Sequence of protein 1:
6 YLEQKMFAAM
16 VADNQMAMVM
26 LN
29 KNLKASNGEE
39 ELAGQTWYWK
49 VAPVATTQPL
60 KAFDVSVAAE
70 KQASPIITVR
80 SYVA

Residue-level contacts at the interface:
Residue Y151 in protein 2 is in contact with residue A41 in protein 1 (closest heavy-atom distance 3.1 Å).
Residue L14 in protein 2 is in contact with residue M15 in protein 1 (closest heavy-atom distance 4.9 Å).
Residue K153 in protein 2 is in contact with residue E39 in protein 1 (closest heavy-atom distance 4.6 Å).
Residue I154 in protein 2 interacts with residue L40 in protein 1 (closest heavy-atom distance 4.0 Å).
Residue I154 in protein 2 contacts residue F12 in protein 1 (closest heavy-atom distance 3.9 Å).
Residue I154 in protein 2 is in contact with residue A41 in protein 1 (closest heavy-atom distance 3.7 Å).
Residue A155 in protein 2 is in contact with residue N19 in protein 1 (closest heavy-atom distance 3.0 Å).
Residue Y151 in protein 2 interacts with residue G42 in protein 1 (closest heavy-atom distance 3.2 Å).
Residue K153 in protein 2 contacts residue A41 in protein 1 (closest heavy-atom distance 3.0 Å).
Residue A155 in protein 2 contacts residue M15 in protein 1 (closest heavy-atom distance 4.1 Å).
Residue A155 in protein 2 contacts residue L40 in protein 1 (closest heavy-atom distance 3.8 Å).
Residue L159 in protein 2 is in contact with residue A22 in protein 1 (closest heavy-atom distance 3.3 Å).
Residue L14 in protein 2 is in contact with residue M11 in protein 1 (closest heavy-atom distance 3.4 Å).
Residue A155 in protein 2 interacts with residue E38 in protein 1 (closest heavy-atom distance 4.8 Å).
Residue L18 in protein 2 is in contact with residue M15 in protein 1 (closest heavy-atom distance 3.3 Å).
Residue K153 in protein 2 contacts residue L40 in protein 1 (closest heavy-atom distance 3.7 Å).
Residue L14 in protein 2 interacts with residue F12 in protein 1 (closest heavy-atom distance 3.9 Å).
Residue A141 in protein 2 contacts residue L26 in protein 1 (closest heavy-atom distance 3.9 Å).
Residue R156 in protein 2 is in contact with residue M15 in protein 1 (closest heavy-atom distance 4.0 Å).
Residue W128 in protein 2 interacts with residue L26 in protein 1 (closest heavy-atom distance 4.8 Å).
Residue L159 in protein 2 interacts with residue L26 in protein 1 (closest heavy-atom distance 4.3 Å).
Residue R156 in protein 2 is in contact with residue D18 in protein 1 (closest heavy-atom distance 3.5 Å).
Residue L11 in protein 2 is in contact with residue F12 in protein 1 (closest heavy-atom distance 4.0 Å).
Residue Y123 in protein 2 is in contact with residue L26 in protein 1 (closest heavy-atom distance 3.5 Å).
Residue Y151 in protein 2 is in contact with residue E8 in protein 1 (closest heavy-atom distance 3.4 Å).
Residue K153 in protein 2 is in contact with residue G42 in protein 1 (closest heavy-atom distance 4.2 Å).
Residue Y151 in protein 2 is in contact with residue F12 in protein 1 (closest heavy-atom distance 4.0 Å).
Residue T157 in protein 2 is in contact with residue A22 in protein 1 (closest heavy-atom distance 3.8 Å).
Residue L159 in protein 2 is in contact with residue M25 in protein 1 (closest heavy-atom distance 3.9 Å).
Residue L11 in protein 2 is in contact with residue E8 in protein 1 (closest heavy-atom distance 3.4 Å).
Residue R156 in protein 2 is in contact with residue N19 in protein 1 (closest heavy-atom distance 3.6 Å).
Residue L11 in protein 2 is in contact with residue L7 in protein 1 (closest heavy-atom distance 3.4 Å).
Residue T157 in protein 2 contacts residue N19 in protein 1 (closest heavy-atom distance 3.2 Å).
Residue A140 in protein 2 contacts residue L26 in protein 1 (closest heavy-atom distance 4.1 Å).
Residue I154 in protein 2 is in contact with residue M15 in protein 1 (closest heavy-atom distance 3.2 Å).
Residue Q15 in protein 2 contacts residue M11 in protein 1 (closest heavy-atom distance 3.5 Å).
Residue W128 in protein 2 is in contact with residue M23 in protein 1 (closest heavy-atom distance 4.2 Å).
Residue Y123 in protein 2 interacts with residue M23 in protein 1 (closest heavy-atom distance 4.2 Å).
Residue L11 in protein 2 contacts residue M11 in protein 1 (closest heavy-atom distance 3.3 Å).

Sequence of protein 2:
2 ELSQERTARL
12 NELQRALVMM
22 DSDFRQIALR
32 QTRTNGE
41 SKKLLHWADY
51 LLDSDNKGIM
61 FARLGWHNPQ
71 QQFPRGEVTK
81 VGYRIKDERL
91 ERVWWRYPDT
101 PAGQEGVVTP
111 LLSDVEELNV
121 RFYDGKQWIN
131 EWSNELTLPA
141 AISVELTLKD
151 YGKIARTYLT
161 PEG

The following describes two proteins that form a bound complex.